Sequence of protein 2:
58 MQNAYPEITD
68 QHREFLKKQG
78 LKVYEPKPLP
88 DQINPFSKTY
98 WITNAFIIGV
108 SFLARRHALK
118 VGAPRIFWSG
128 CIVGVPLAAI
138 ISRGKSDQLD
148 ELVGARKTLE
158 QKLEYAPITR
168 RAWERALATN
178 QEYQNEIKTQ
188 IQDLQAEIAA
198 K

Sequence of protein 1:
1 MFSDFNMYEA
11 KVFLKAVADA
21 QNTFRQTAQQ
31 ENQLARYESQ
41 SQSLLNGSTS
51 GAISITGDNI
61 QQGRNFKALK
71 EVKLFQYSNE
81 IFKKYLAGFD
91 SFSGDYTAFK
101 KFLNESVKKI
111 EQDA

Contacts between the two chains:
Residue Q189 in protein 2 is in contact with residue G51 in protein 1 (closest heavy-atom distance 5.0 Å).
Residue A193 in protein 2 interacts with residue S50 in protein 1 (closest heavy-atom distance 4.8 Å).
Residue A193 in protein 2 is in contact with residue R64 in protein 1 (closest heavy-atom distance 4.8 Å).
Residue A193 in protein 2 interacts with residue N65 in protein 1 (closest heavy-atom distance 4.1 Å).
Residue Q192 in protein 2 is in contact with residue S50 in protein 1 (closest heavy-atom distance 4.8 Å).

This data describes a binding interaction between two proteins.